Sequence of protein 2:
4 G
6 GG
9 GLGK

Contacts between the two chains:
Residue F88 in protein 1 contacts residue G9 in protein 2 (closest heavy-atom distance 4.8 Å).
Residue D110 in protein 1 is in contact with residue K12 in protein 2 (closest heavy-atom distance 4.5 Å).
Residue G87 in protein 1 is in contact with residue L10 in protein 2 (closest heavy-atom distance 4.7 Å).
Residue Y85 in protein 1 is in contact with residue L10 in protein 2 (closest heavy-atom distance 3.6 Å).
Residue H114 in protein 1 interacts with residue G11 in protein 2 (closest heavy-atom distance 4.6 Å).
Residue G87 in protein 1 interacts with residue G9 in protein 2 (closest heavy-atom distance 2.7 Å).
Residue L113 in protein 1 is in contact with residue L10 in protein 2 (closest heavy-atom distance 3.7 Å).
Residue H114 in protein 1 contacts residue K12 in protein 2 (closest heavy-atom distance 4.3 Å).
Residue H114 in protein 1 interacts with residue L10 in protein 2 (closest heavy-atom distance 4.2 Å).
Residue L113 in protein 1 is in contact with residue G11 in protein 2 (closest heavy-atom distance 2.7 Å).
Residue F112 in protein 1 is in contact with residue G11 in protein 2 (closest heavy-atom distance 3.9 Å).
Residue A86 in protein 1 interacts with residue L10 in protein 2 (closest heavy-atom distance 4.0 Å).
Residue L113 in protein 1 is in contact with residue G9 in protein 2 (closest heavy-atom distance 4.9 Å).
Residue F112 in protein 1 is in contact with residue K12 in protein 2 (closest heavy-atom distance 3.9 Å).
Residue L113 in protein 1 is in contact with residue K12 in protein 2 (closest heavy-atom distance 4.7 Å).
Residue G87 in protein 1 is in contact with residue G7 in protein 2 (closest heavy-atom distance 3.8 Å).
Residue A86 in protein 1 contacts residue G9 in protein 2 (closest heavy-atom distance 3.5 Å).
Residue H37 in protein 1 is in contact with residue L10 in protein 2 (closest heavy-atom distance 3.9 Å).
Residue L115 in protein 1 contacts residue L10 in protein 2 (closest heavy-atom distance 3.7 Å).
Residue L115 in protein 1 interacts with residue G11 in protein 2 (closest heavy-atom distance 4.7 Å).
Residue F88 in protein 1 is in contact with residue G7 in protein 2 (closest heavy-atom distance 4.4 Å).

This data describes a binding interaction between two proteins.

Sequence of protein 1:
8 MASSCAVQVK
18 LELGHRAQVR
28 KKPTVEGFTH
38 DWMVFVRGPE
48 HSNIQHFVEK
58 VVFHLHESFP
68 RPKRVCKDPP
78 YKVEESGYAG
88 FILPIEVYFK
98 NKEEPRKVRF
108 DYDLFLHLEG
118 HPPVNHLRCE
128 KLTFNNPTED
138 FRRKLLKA